Residue-level contacts at the interface:
Residue I137 in protein 1 interacts with residue F7 in protein 2 (closest heavy-atom distance 3.6 Å).
Residue C138 in protein 1 interacts with residue W9 in protein 2 (closest heavy-atom distance 4.2 Å).
Residue V201 in protein 1 is in contact with residue W9 in protein 2 (closest heavy-atom distance 4.0 Å).
Residue E107 in protein 1 interacts with residue H6 in protein 2 (closest heavy-atom distance 4.0 Å).
Residue T108 in protein 1 interacts with residue H6 in protein 2 (closest heavy-atom distance 4.0 Å).
Residue D134 in protein 1 is in contact with residue F7 in protein 2 (closest heavy-atom distance 2.6 Å).
Residue L114 in protein 1 is in contact with residue M4 in protein 2 (closest heavy-atom distance 4.3 Å).
Residue L205 in protein 1 is in contact with residue W9 in protein 2 (closest heavy-atom distance 3.8 Å).
Residue N115 in protein 1 is in contact with residue M4 in protein 2 (closest heavy-atom distance 4.0 Å).
Residue D123 in protein 1 is in contact with residue Y2 in protein 2 (closest heavy-atom distance 3.0 Å).
Residue H272 in protein 1 interacts with residue W9 in protein 2 (closest heavy-atom distance 3.9 Å).
Residue L296 in protein 1 is in contact with residue H6 in protein 2 (closest heavy-atom distance 3.4 Å).
Residue F192 in protein 1 interacts with residue W9 in protein 2 (closest heavy-atom distance 3.4 Å).
Residue D130 in protein 1 interacts with residue F7 in protein 2 (closest heavy-atom distance 4.2 Å).
Residue N131 in protein 1 interacts with residue Y2 in protein 2 (closest heavy-atom distance 4.4 Å).
Residue I111 in protein 1 interacts with residue M4 in protein 2 (closest heavy-atom distance 3.8 Å).
Residue M276 in protein 1 contacts residue K11 in protein 2 (closest heavy-atom distance 4.3 Å).
Residue I111 in protein 1 interacts with residue E5 in protein 2 (closest heavy-atom distance 3.7 Å).
Residue F269 in protein 1 is in contact with residue W9 in protein 2 (closest heavy-atom distance 4.4 Å).
Residue I193 in protein 1 is in contact with residue F7 in protein 2 (closest heavy-atom distance 4.0 Å).
Residue S196 in protein 1 is in contact with residue R8 in protein 2 (closest heavy-atom distance 3.4 Å).
Residue I193 in protein 1 contacts residue W9 in protein 2 (closest heavy-atom distance 3.4 Å).
Residue F292 in protein 1 contacts residue R8 in protein 2 (closest heavy-atom distance 3.1 Å).
Residue F292 in protein 1 is in contact with residue H6 in protein 2 (closest heavy-atom distance 3.5 Å).
Residue F292 in protein 1 is in contact with residue W9 in protein 2 (closest heavy-atom distance 3.1 Å).
Residue M276 in protein 1 contacts residue V13 in protein 2 (closest heavy-atom distance 4.5 Å).
Residue Q281 in protein 1 interacts with residue P12 in protein 2 (closest heavy-atom distance 4.0 Å).
Residue T110 in protein 1 is in contact with residue M4 in protein 2 (closest heavy-atom distance 3.7 Å).
Residue I129 in protein 1 contacts residue M4 in protein 2 (closest heavy-atom distance 4.5 Å).
Residue D130 in protein 1 is in contact with residue Y2 in protein 2 (closest heavy-atom distance 2.9 Å).
Residue I202 in protein 1 interacts with residue W9 in protein 2 (closest heavy-atom distance 3.6 Å).
Residue L273 in protein 1 interacts with residue W9 in protein 2 (closest heavy-atom distance 3.5 Å).
Residue E197 in protein 1 is in contact with residue V13 in protein 2 (closest heavy-atom distance 4.0 Å).
Residue D130 in protein 1 is in contact with residue R8 in protein 2 (closest heavy-atom distance 2.8 Å).
Residue D130 in protein 1 is in contact with residue M4 in protein 2 (closest heavy-atom distance 3.5 Å).
Residue M276 in protein 1 is in contact with residue P12 in protein 2 (closest heavy-atom distance 4.4 Å).
Residue M289 in protein 1 contacts residue P12 in protein 2 (closest heavy-atom distance 4.3 Å).
Residue H272 in protein 1 interacts with residue G10 in protein 2 (closest heavy-atom distance 3.4 Å).
Residue L296 in protein 1 contacts residue F7 in protein 2 (closest heavy-atom distance 4.3 Å).
Residue D123 in protein 1 contacts residue S1 in protein 2 (closest heavy-atom distance 4.2 Å).
Residue F133 in protein 1 contacts residue M4 in protein 2 (closest heavy-atom distance 3.8 Å).
Residue C138 in protein 1 interacts with residue F7 in protein 2 (closest heavy-atom distance 3.6 Å).
Residue D130 in protein 1 is in contact with residue E5 in protein 2 (closest heavy-atom distance 4.2 Å).
Residue F269 in protein 1 interacts with residue F7 in protein 2 (closest heavy-atom distance 4.4 Å).
Residue S196 in protein 1 is in contact with residue W9 in protein 2 (closest heavy-atom distance 3.5 Å).
Residue F292 in protein 1 is in contact with residue G10 in protein 2 (closest heavy-atom distance 4.1 Å).
Residue R127 in protein 1 interacts with residue Y2 in protein 2 (closest heavy-atom distance 3.7 Å).
Residue N115 in protein 1 interacts with residue S3 in protein 2 (closest heavy-atom distance 3.5 Å).
Residue E107 in protein 1 interacts with residue E5 in protein 2 (closest heavy-atom distance 3.2 Å).
Residue V126 in protein 1 interacts with residue Y2 in protein 2 (closest heavy-atom distance 3.6 Å).
Residue I193 in protein 1 contacts residue R8 in protein 2 (closest heavy-atom distance 3.0 Å).
Residue E107 in protein 1 contacts residue F7 in protein 2 (closest heavy-atom distance 3.1 Å).
Residue I111 in protein 1 contacts residue H6 in protein 2 (closest heavy-atom distance 3.7 Å).
Residue N293 in protein 1 contacts residue H6 in protein 2 (closest heavy-atom distance 2.7 Å).
Residue N131 in protein 1 contacts residue R8 in protein 2 (closest heavy-atom distance 3.1 Å).
Residue M276 in protein 1 is in contact with residue G10 in protein 2 (closest heavy-atom distance 3.8 Å).
Residue M276 in protein 1 interacts with residue W9 in protein 2 (closest heavy-atom distance 3.5 Å).
Residue E107 in protein 1 contacts residue M4 in protein 2 (closest heavy-atom distance 3.5 Å).
Residue D134 in protein 1 is in contact with residue R8 in protein 2 (closest heavy-atom distance 2.6 Å).
Residue V126 in protein 1 contacts residue M4 in protein 2 (closest heavy-atom distance 4.5 Å).

Sequence of protein 2:
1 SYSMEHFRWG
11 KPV

Sequence of protein 1:
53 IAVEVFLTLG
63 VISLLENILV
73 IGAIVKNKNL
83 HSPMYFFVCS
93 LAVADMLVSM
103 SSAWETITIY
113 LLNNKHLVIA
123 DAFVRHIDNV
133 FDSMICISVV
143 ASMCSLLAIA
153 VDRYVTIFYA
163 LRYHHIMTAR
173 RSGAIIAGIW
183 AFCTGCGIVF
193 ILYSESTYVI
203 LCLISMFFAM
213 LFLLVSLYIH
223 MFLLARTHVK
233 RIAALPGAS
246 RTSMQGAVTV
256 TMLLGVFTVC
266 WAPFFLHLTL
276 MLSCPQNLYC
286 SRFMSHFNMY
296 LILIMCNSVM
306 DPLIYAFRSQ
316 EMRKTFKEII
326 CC

This data describes a binding interaction between two proteins.